Contacts between the two chains:
Residue G734 in protein 1 is in contact with residue K190 in protein 2 (closest heavy-atom distance 3.3 Å).
Residue V723 in protein 1 is in contact with residue L85 in protein 2 (closest heavy-atom distance 3.7 Å).
Residue Y727 in protein 1 contacts residue A184 in protein 2 (closest heavy-atom distance 3.1 Å).
Residue R735 in protein 1 contacts residue K190 in protein 2 (closest heavy-atom distance 3.5 Å).
Residue Y727 in protein 1 is in contact with residue V185 in protein 2 (closest heavy-atom distance 3.6 Å).
Residue Y731 in protein 1 interacts with residue Q183 in protein 2 (closest heavy-atom distance 4.7 Å).
Residue Y727 in protein 1 is in contact with residue Y188 in protein 2 (closest heavy-atom distance 3.5 Å).
Residue S739 in protein 1 interacts with residue F191 in protein 2 (closest heavy-atom distance 3.2 Å).
Residue A730 in protein 1 is in contact with residue F191 in protein 2 (closest heavy-atom distance 4.1 Å).
Residue Y727 in protein 1 interacts with residue L85 in protein 2 (closest heavy-atom distance 4.2 Å).
Residue V746 in protein 1 contacts residue F191 in protein 2 (closest heavy-atom distance 3.6 Å).
Residue Y731 in protein 1 is in contact with residue V186 in protein 2 (closest heavy-atom distance 4.0 Å).
Residue Y727 in protein 1 contacts residue V186 in protein 2 (closest heavy-atom distance 3.0 Å).
Residue S739 in protein 1 is in contact with residue K190 in protein 2 (closest heavy-atom distance 4.7 Å).
Residue I748 in protein 1 contacts residue N82 in protein 2 (closest heavy-atom distance 4.5 Å).
Residue V723 in protein 1 contacts residue N82 in protein 2 (closest heavy-atom distance 4.1 Å).
Residue A730 in protein 1 interacts with residue A187 in protein 2 (closest heavy-atom distance 4.1 Å).
Residue V746 in protein 1 contacts residue Y188 in protein 2 (closest heavy-atom distance 4.0 Å).
Residue A730 in protein 1 contacts residue Y188 in protein 2 (closest heavy-atom distance 3.9 Å).
Residue Y727 in protein 1 interacts with residue A187 in protein 2 (closest heavy-atom distance 2.4 Å).
Residue R735 in protein 1 interacts with residue R106 in protein 2 (closest heavy-atom distance 4.2 Å).
Residue A726 in protein 1 is in contact with residue Y188 in protein 2 (closest heavy-atom distance 4.1 Å).
Residue Y727 in protein 1 contacts residue Q183 in protein 2 (closest heavy-atom distance 2.2 Å).
Residue V723 in protein 1 is in contact with residue P81 in protein 2 (closest heavy-atom distance 3.6 Å).
Residue Y731 in protein 1 is in contact with residue A187 in protein 2 (closest heavy-atom distance 3.6 Å).

Sequence of protein 2:
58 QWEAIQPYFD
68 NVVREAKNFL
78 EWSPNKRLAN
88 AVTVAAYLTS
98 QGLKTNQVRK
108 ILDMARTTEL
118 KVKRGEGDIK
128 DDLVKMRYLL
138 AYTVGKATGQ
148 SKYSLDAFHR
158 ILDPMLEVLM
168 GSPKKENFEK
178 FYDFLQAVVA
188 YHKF

The following describes two proteins that form a bound complex.

Sequence of protein 1:
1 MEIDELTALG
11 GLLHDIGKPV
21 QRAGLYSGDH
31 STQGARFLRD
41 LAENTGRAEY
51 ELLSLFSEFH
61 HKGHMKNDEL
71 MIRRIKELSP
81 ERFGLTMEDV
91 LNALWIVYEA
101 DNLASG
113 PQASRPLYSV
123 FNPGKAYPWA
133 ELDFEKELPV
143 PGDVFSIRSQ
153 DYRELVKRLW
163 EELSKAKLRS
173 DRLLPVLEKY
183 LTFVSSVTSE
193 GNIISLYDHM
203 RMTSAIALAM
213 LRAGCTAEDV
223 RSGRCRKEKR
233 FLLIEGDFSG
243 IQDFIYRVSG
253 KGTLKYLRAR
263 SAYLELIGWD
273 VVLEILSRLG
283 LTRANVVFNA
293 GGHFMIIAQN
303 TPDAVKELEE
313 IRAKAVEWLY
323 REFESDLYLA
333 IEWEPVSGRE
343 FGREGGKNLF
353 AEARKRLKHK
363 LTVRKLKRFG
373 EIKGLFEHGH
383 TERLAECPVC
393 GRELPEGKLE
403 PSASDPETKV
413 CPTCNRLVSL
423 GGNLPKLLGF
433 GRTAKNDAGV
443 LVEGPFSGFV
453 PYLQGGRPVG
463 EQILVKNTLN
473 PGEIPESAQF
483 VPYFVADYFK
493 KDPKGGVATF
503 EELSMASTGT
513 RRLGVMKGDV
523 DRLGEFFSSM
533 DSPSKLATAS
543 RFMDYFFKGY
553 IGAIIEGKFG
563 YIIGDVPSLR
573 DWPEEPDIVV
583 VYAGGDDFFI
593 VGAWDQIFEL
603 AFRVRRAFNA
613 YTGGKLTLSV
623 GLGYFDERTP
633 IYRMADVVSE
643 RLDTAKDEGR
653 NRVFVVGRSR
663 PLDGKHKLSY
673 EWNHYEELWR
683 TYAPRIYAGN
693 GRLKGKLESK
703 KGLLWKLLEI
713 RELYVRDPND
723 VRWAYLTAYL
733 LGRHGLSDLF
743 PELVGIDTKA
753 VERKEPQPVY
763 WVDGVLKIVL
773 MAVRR